These two protein chains interact to form a complex.

Sequence of protein 2:
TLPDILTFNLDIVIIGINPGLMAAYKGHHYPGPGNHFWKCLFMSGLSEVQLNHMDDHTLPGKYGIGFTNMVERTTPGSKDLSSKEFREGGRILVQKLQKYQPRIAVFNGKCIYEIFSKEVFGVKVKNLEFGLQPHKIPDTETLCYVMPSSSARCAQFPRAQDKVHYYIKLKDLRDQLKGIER

Contacts between the two chains:
Residue L39 in protein 1 is in contact with residue Y43 in protein 2 (closest heavy-atom distance 4.0 Å).
Residue Y43 in protein 1 interacts with residue R91 in protein 2 (closest heavy-atom distance 3.9 Å).
Residue Y43 in protein 1 contacts residue D98 in protein 2 (closest heavy-atom distance 4.7 Å).
Residue P94 in protein 1 contacts residue M40 in protein 2 (closest heavy-atom distance 4.4 Å).
Residue Y43 in protein 1 is in contact with residue L39 in protein 2 (closest heavy-atom distance 3.9 Å).
Residue L39 in protein 1 is in contact with residue L39 in protein 2 (closest heavy-atom distance 3.7 Å).
Residue M40 in protein 1 is in contact with residue P94 in protein 2 (closest heavy-atom distance 4.2 Å).
Residue R91 in protein 1 contacts residue Y43 in protein 2 (closest heavy-atom distance 4.3 Å).
Residue T93 in protein 1 interacts with residue Y43 in protein 2 (closest heavy-atom distance 3.5 Å).
Residue Y43 in protein 1 contacts residue P94 in protein 2 (closest heavy-atom distance 3.3 Å).
Residue L39 in protein 1 is in contact with residue M40 in protein 2 (closest heavy-atom distance 3.9 Å).
Residue Y43 in protein 1 contacts residue T93 in protein 2 (closest heavy-atom distance 3.6 Å).
Residue T92 in protein 1 is in contact with residue Y43 in protein 2 (closest heavy-atom distance 3.7 Å).
Residue P94 in protein 1 contacts residue Y43 in protein 2 (closest heavy-atom distance 3.6 Å).
Residue M40 in protein 1 is in contact with residue L39 in protein 2 (closest heavy-atom distance 4.1 Å).
Residue Y43 in protein 1 contacts residue T92 in protein 2 (closest heavy-atom distance 3.8 Å).

Sequence of protein 1:
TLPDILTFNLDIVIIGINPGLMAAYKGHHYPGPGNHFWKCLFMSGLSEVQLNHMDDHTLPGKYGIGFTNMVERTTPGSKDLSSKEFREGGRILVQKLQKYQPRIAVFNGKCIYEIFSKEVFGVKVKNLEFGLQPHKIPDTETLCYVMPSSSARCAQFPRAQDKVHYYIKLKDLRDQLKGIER